These two protein chains interact to form a complex.

Sequence of the first protein:
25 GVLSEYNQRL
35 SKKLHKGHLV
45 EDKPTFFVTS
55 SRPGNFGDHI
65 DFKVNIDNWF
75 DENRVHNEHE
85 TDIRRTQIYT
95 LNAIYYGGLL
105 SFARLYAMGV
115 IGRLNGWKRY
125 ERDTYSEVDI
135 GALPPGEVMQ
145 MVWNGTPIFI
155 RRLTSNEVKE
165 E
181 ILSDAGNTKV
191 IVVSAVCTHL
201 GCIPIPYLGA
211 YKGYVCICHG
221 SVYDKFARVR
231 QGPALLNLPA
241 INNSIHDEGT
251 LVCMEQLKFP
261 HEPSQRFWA

Interface contacts:
Residue P48 in the first protein contacts residue L73 in the second protein (closest heavy-atom distance 5.0 Å).
Residue K47 in the first protein contacts residue L73 in the second protein (closest heavy-atom distance 4.8 Å).
Residue K47 in the first protein is in contact with residue E74 in the second protein (closest heavy-atom distance 4.0 Å).
Residue L38 in the first protein interacts with residue K132 in the second protein (closest heavy-atom distance 4.8 Å).

Sequence of the second protein:
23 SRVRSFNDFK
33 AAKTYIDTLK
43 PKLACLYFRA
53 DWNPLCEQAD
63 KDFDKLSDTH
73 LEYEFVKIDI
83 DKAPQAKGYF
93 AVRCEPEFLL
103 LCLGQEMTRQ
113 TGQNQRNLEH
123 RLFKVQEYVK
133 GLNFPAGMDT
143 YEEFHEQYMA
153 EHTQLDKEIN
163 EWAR